Sequence of chain B:
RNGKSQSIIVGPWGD

This data describes a binding interaction between two proteins.

Sequence of chain A:
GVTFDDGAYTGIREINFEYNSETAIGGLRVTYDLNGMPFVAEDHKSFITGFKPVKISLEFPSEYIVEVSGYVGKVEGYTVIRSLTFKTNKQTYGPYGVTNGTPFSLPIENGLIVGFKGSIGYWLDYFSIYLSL

Interface contacts:
Residue T79 in chain A contacts residue D15 in chain B (closest heavy-atom distance 4.2 Å).
Residue L131 in chain A is in contact with residue S7 in chain B (closest heavy-atom distance 4.9 Å).
Residue T79 in chain A contacts residue G14 in chain B (closest heavy-atom distance 3.4 Å).
Residue F104 in chain A is in contact with residue W13 in chain B (closest heavy-atom distance 3.8 Å).
Residue V72 in chain A interacts with residue W13 in chain B (closest heavy-atom distance 4.5 Å).
Residue K117 in chain A contacts residue I9 in chain B (closest heavy-atom distance 4.2 Å).
Residue I129 in chain A interacts with residue V10 in chain B (closest heavy-atom distance 3.0 Å).
Residue Y126 in chain A contacts residue G14 in chain B (closest heavy-atom distance 3.8 Å).
Residue Y130 in chain A is in contact with residue I9 in chain B (closest heavy-atom distance 3.7 Å).
Residue L106 in chain A is in contact with residue W13 in chain B (closest heavy-atom distance 3.8 Å).
Residue F127 in chain A is in contact with residue W13 in chain B (closest heavy-atom distance 3.0 Å).
Residue F127 in chain A is in contact with residue P12 in chain B (closest heavy-atom distance 3.0 Å).
Residue L131 in chain A is in contact with residue I9 in chain B (closest heavy-atom distance 4.8 Å).
Residue Y130 in chain A contacts residue S7 in chain B (closest heavy-atom distance 3.5 Å).
Residue Y130 in chain A contacts residue I8 in chain B (closest heavy-atom distance 3.4 Å).
Residue Y126 in chain A interacts with residue W13 in chain B (closest heavy-atom distance 3.1 Å).
Residue L106 in chain A interacts with residue V10 in chain B (closest heavy-atom distance 3.6 Å).
Residue D125 in chain A interacts with residue G14 in chain B (closest heavy-atom distance 3.0 Å).
Residue V72 in chain A is in contact with residue G14 in chain B (closest heavy-atom distance 3.7 Å).
Residue V80 in chain A contacts residue G14 in chain B (closest heavy-atom distance 4.5 Å).
Residue S128 in chain A is in contact with residue G11 in chain B (closest heavy-atom distance 3.5 Å).
Residue I81 in chain A interacts with residue G14 in chain B (closest heavy-atom distance 3.7 Å).
Residue L131 in chain A interacts with residue V10 in chain B (closest heavy-atom distance 3.9 Å).
Residue Y126 in chain A contacts residue D15 in chain B (closest heavy-atom distance 3.6 Å).
Residue S128 in chain A is in contact with residue V10 in chain B (closest heavy-atom distance 3.9 Å).
Residue S128 in chain A interacts with residue W13 in chain B (closest heavy-atom distance 4.7 Å).
Residue S128 in chain A is in contact with residue I9 in chain B (closest heavy-atom distance 3.9 Å).
Residue Y126 in chain A contacts residue P12 in chain B (closest heavy-atom distance 4.1 Å).
Residue S128 in chain A is in contact with residue P12 in chain B (closest heavy-atom distance 3.1 Å).
Residue A8 in chain A contacts residue S7 in chain B (closest heavy-atom distance 3.8 Å).
Residue L131 in chain A interacts with residue I8 in chain B (closest heavy-atom distance 2.8 Å).
Residue I129 in chain A is in contact with residue I8 in chain B (closest heavy-atom distance 4.0 Å).
Residue I129 in chain A is in contact with residue I9 in chain B (closest heavy-atom distance 3.3 Å).
Residue S105 in chain A is in contact with residue W13 in chain B (closest heavy-atom distance 4.9 Å).
Residue F127 in chain A is in contact with residue G11 in chain B (closest heavy-atom distance 4.2 Å).
Residue I129 in chain A contacts residue W13 in chain B (closest heavy-atom distance 4.2 Å).
Residue I81 in chain A contacts residue W13 in chain B (closest heavy-atom distance 3.4 Å).
Residue D125 in chain A is in contact with residue W13 in chain B (closest heavy-atom distance 4.3 Å).
Residue D125 in chain A interacts with residue D15 in chain B (closest heavy-atom distance 4.2 Å).